Residue-level contacts at the interface:
Residue Y136 in the first protein is in contact with residue P48 in the second protein (closest heavy-atom distance 4.3 Å).
Residue G87 in the first protein contacts residue A45 in the second protein (closest heavy-atom distance 3.5 Å).
Residue K82 in the first protein interacts with residue A43 in the second protein (closest heavy-atom distance 4.8 Å).
Residue F88 in the first protein is in contact with residue W49 in the second protein (closest heavy-atom distance 3.9 Å).
Residue G87 in the first protein is in contact with residue V42 in the second protein (closest heavy-atom distance 3.8 Å).
Residue Y59 in the first protein is in contact with residue L38 in the second protein (closest heavy-atom distance 3.4 Å).
Residue L86 in the first protein contacts residue G44 in the second protein (closest heavy-atom distance 2.9 Å).
Residue T85 in the first protein contacts residue V42 in the second protein (closest heavy-atom distance 4.4 Å).
Residue F88 in the first protein contacts residue A45 in the second protein (closest heavy-atom distance 3.3 Å).
Residue G87 in the first protein interacts with residue G44 in the second protein (closest heavy-atom distance 4.2 Å).
Residue F89 in the first protein is in contact with residue G44 in the second protein (closest heavy-atom distance 4.0 Å).
Residue F89 in the first protein interacts with residue A45 in the second protein (closest heavy-atom distance 4.9 Å).
Residue F62 in the first protein contacts residue L38 in the second protein (closest heavy-atom distance 3.6 Å).
Residue T63 in the first protein is in contact with residue I39 in the second protein (closest heavy-atom distance 4.2 Å).
Residue Y136 in the first protein contacts residue W49 in the second protein (closest heavy-atom distance 3.8 Å).
Residue V67 in the first protein is in contact with residue I39 in the second protein (closest heavy-atom distance 3.5 Å).
Residue R66 in the first protein interacts with residue L38 in the second protein (closest heavy-atom distance 3.7 Å).
Residue L86 in the first protein interacts with residue V42 in the second protein (closest heavy-atom distance 3.2 Å).
Residue L86 in the first protein is in contact with residue A43 in the second protein (closest heavy-atom distance 3.4 Å).
Residue F88 in the first protein contacts residue S47 in the second protein (closest heavy-atom distance 3.8 Å).
Residue F88 in the first protein contacts residue P48 in the second protein (closest heavy-atom distance 3.5 Å).
Residue T63 in the first protein interacts with residue L38 in the second protein (closest heavy-atom distance 3.6 Å).
Residue F88 in the first protein is in contact with residue S46 in the second protein (closest heavy-atom distance 4.2 Å).
Residue Y59 in the first protein is in contact with residue E37 in the second protein (closest heavy-atom distance 4.0 Å).
Residue L86 in the first protein interacts with residue A45 in the second protein (closest heavy-atom distance 4.9 Å).
Residue R66 in the first protein interacts with residue I39 in the second protein (closest heavy-atom distance 3.4 Å).

Sequence of the first protein:
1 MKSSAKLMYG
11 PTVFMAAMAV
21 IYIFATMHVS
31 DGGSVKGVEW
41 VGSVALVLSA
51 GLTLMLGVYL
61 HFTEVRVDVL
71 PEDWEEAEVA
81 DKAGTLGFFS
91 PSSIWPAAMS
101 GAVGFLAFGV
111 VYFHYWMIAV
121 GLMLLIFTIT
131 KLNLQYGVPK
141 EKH

These two protein chains interact to form a complex.

Sequence of the second protein:
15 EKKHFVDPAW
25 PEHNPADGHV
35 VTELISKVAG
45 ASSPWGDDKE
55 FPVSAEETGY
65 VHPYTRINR